Sequence of the second protein:
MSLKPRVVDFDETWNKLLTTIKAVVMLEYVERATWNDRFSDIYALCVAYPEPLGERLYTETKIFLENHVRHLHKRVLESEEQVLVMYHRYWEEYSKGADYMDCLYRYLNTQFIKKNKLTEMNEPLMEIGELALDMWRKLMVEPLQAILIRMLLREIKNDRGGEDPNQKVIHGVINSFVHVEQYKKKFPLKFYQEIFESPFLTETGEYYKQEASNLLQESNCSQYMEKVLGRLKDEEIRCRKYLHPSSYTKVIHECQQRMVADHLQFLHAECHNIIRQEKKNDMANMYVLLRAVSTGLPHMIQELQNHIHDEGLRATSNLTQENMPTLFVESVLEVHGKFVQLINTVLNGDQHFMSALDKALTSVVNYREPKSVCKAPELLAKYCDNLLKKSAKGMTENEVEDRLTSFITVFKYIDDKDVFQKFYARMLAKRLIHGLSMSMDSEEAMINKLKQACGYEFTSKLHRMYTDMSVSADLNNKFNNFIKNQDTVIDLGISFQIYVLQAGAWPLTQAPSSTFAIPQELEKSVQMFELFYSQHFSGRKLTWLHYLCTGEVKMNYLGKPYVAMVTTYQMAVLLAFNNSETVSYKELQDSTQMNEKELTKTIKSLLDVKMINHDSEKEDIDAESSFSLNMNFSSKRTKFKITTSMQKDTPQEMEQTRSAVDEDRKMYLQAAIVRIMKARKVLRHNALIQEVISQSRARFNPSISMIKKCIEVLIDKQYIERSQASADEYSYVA

Sequence of the first protein:
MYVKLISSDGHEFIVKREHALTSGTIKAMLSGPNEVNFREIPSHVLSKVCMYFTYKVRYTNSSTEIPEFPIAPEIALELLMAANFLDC

The following describes two proteins that form a bound complex.

Interface contacts:
Residue F39 in the second protein interacts with residue M45 in the first protein (closest heavy-atom distance 2.9 Å).
Residue Y43 in the second protein contacts residue R63 in the first protein (closest heavy-atom distance 1.5 Å).
Residue R32 in the second protein is in contact with residue N58 in the first protein (closest heavy-atom distance 2.8 Å).
Residue M1 in the second protein interacts with residue H68 in the first protein (closest heavy-atom distance 2.3 Å).
Residue Y107 in the second protein interacts with residue E64 in the first protein (closest heavy-atom distance 3.6 Å).
Residue Y49 in the second protein is in contact with residue I65 in the first protein (closest heavy-atom distance 1.3 Å).
Residue Y49 in the second protein interacts with residue R63 in the first protein (closest heavy-atom distance 4.0 Å).
Residue A48 in the second protein contacts residue E64 in the first protein (closest heavy-atom distance 3.1 Å).
Residue F39 in the second protein is in contact with residue L46 in the first protein (closest heavy-atom distance 4.3 Å).
Residue F39 in the second protein is in contact with residue N61 in the first protein (closest heavy-atom distance 3.0 Å).
Residue L3 in the second protein interacts with residue E64 in the first protein (closest heavy-atom distance 3.6 Å).
Residue P50 in the second protein is in contact with residue E64 in the first protein (closest heavy-atom distance 2.4 Å).
Residue M1 in the second protein interacts with residue L70 in the first protein (closest heavy-atom distance 4.0 Å).
Residue Y43 in the second protein interacts with residue E59 in the first protein (closest heavy-atom distance 3.6 Å).
Residue W35 in the second protein interacts with residue N58 in the first protein (closest heavy-atom distance 4.2 Å).
Residue M1 in the second protein interacts with residue I65 in the first protein (closest heavy-atom distance 1.4 Å).
Residue A44 in the second protein interacts with residue N61 in the first protein (closest heavy-atom distance 4.2 Å).
Residue C46 in the second protein interacts with residue F62 in the first protein (closest heavy-atom distance 2.5 Å).
Residue F39 in the second protein is in contact with residue V60 in the first protein (closest heavy-atom distance 4.2 Å).
Residue L3 in the second protein interacts with residue S24 in the first protein (closest heavy-atom distance 2.6 Å).
Residue C46 in the second protein is in contact with residue N61 in the first protein (closest heavy-atom distance 1.0 Å).
Residue F39 in the second protein is in contact with residue S47 in the first protein (closest heavy-atom distance 1.9 Å).
Residue V47 in the second protein interacts with residue R63 in the first protein (closest heavy-atom distance 3.4 Å).
Residue R32 in the second protein interacts with residue G48 in the first protein (closest heavy-atom distance 2.5 Å).
Residue M1 in the second protein is in contact with residue S67 in the first protein (closest heavy-atom distance 1.9 Å).
Residue C46 in the second protein interacts with residue E64 in the first protein (closest heavy-atom distance 2.2 Å).
Residue W35 in the second protein interacts with residue S47 in the first protein (closest heavy-atom distance 3.6 Å).
Residue C46 in the second protein contacts residue R63 in the first protein (closest heavy-atom distance 2.3 Å).
Residue Q111 in the second protein is in contact with residue E64 in the first protein (closest heavy-atom distance 3.9 Å).
Residue K4 in the second protein contacts residue P66 in the first protein (closest heavy-atom distance 4.5 Å).
Residue N36 in the second protein contacts residue N58 in the first protein (closest heavy-atom distance 2.5 Å).
Residue L3 in the second protein contacts residue P66 in the first protein (closest heavy-atom distance 1.8 Å).
Residue Y43 in the second protein is in contact with residue N61 in the first protein (closest heavy-atom distance 1.9 Å).
Residue M1 in the second protein contacts residue V69 in the first protein (closest heavy-atom distance 2.0 Å).
Residue F39 in the second protein contacts residue E59 in the first protein (closest heavy-atom distance 2.5 Å).
Residue R32 in the second protein is in contact with residue M17 in the first protein (closest heavy-atom distance 1.4 Å).
Residue S2 in the second protein interacts with residue H68 in the first protein (closest heavy-atom distance 3.4 Å).
Residue S2 in the second protein is in contact with residue P66 in the first protein (closest heavy-atom distance 2.6 Å).
Residue I42 in the second protein is in contact with residue E59 in the first protein (closest heavy-atom distance 3.5 Å).
Residue W35 in the second protein is in contact with residue G48 in the first protein (closest heavy-atom distance 3.4 Å).
Residue S40 in the second protein is in contact with residue E59 in the first protein (closest heavy-atom distance 3.0 Å).
Residue K4 in the second protein interacts with residue E64 in the first protein (closest heavy-atom distance 3.8 Å).
Residue M1 in the second protein interacts with residue E64 in the first protein (closest heavy-atom distance 4.5 Å).
Residue R32 in the second protein contacts residue S47 in the first protein (closest heavy-atom distance 2.4 Å).
Residue R32 in the second protein interacts with residue P49 in the first protein (closest heavy-atom distance 4.1 Å).
Residue Y49 in the second protein interacts with residue E64 in the first protein (closest heavy-atom distance 0.5 Å).
Residue F39 in the second protein interacts with residue N58 in the first protein (closest heavy-atom distance 2.2 Å).
Residue S40 in the second protein interacts with residue N61 in the first protein (closest heavy-atom distance 4.0 Å).
Residue R32 in the second protein contacts residue Y18 in the first protein (closest heavy-atom distance 3.3 Å).
Residue L45 in the second protein contacts residue E64 in the first protein (closest heavy-atom distance 4.2 Å).
Residue Y107 in the second protein is in contact with residue F62 in the first protein (closest heavy-atom distance 2.2 Å).
Residue M1 in the second protein contacts residue P66 in the first protein (closest heavy-atom distance 0.8 Å).
Residue L3 in the second protein is in contact with residue R63 in the first protein (closest heavy-atom distance 3.0 Å).
Residue V47 in the second protein contacts residue E64 in the first protein (closest heavy-atom distance 3.0 Å).
Residue I42 in the second protein interacts with residue V60 in the first protein (closest heavy-atom distance 3.3 Å).
Residue N36 in the second protein interacts with residue S47 in the first protein (closest heavy-atom distance 4.5 Å).
Residue E51 in the second protein interacts with residue I65 in the first protein (closest heavy-atom distance 3.3 Å).
Residue L3 in the second protein is in contact with residue I65 in the first protein (closest heavy-atom distance 3.3 Å).
Residue I42 in the second protein is in contact with residue N61 in the first protein (closest heavy-atom distance 2.6 Å).
Residue Y49 in the second protein contacts residue P66 in the first protein (closest heavy-atom distance 2.5 Å).